Sequence of protein 2:
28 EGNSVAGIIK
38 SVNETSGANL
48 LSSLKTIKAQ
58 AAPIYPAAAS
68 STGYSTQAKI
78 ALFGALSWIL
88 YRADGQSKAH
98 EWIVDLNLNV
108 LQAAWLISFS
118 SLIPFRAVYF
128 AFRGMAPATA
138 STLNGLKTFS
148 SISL

Sequence of protein 1:
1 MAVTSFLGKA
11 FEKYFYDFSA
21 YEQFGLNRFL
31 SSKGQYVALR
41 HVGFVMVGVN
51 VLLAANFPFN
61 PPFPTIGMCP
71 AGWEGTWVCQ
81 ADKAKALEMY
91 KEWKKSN

The following describes two proteins that form a bound complex.

Residue-level contacts at the interface:
Residue S115 in protein 2 interacts with residue H41 in protein 1 (closest heavy-atom distance 2.7 Å).
Residue S117 in protein 2 contacts residue F15 in protein 1 (closest heavy-atom distance 3.6 Å).
Residue S68 in protein 2 is in contact with residue S5 in protein 1 (closest heavy-atom distance 4.8 Å).
Residue L119 in protein 2 interacts with residue V37 in protein 1 (closest heavy-atom distance 4.0 Å).
Residue A110 in protein 2 interacts with residue F44 in protein 1 (closest heavy-atom distance 4.3 Å).
Residue H97 in protein 2 is in contact with residue P62 in protein 1 (closest heavy-atom distance 3.2 Å).
Residue W99 in protein 2 contacts residue F59 in protein 1 (closest heavy-atom distance 3.5 Å).
Residue E98 in protein 2 interacts with residue P62 in protein 1 (closest heavy-atom distance 4.2 Å).
Residue I114 in protein 2 is in contact with residue F44 in protein 1 (closest heavy-atom distance 3.9 Å).
Residue I100 in protein 2 contacts residue P62 in protein 1 (closest heavy-atom distance 3.7 Å).
Residue V107 in protein 2 is in contact with residue G48 in protein 1 (closest heavy-atom distance 3.9 Å).
Residue L103 in protein 2 interacts with residue L52 in protein 1 (closest heavy-atom distance 3.9 Å).
Residue S118 in protein 2 is in contact with residue R40 in protein 1 (closest heavy-atom distance 3.8 Å).
Residue Y71 in protein 2 is in contact with residue T4 in protein 1 (closest heavy-atom distance 3.5 Å).
Residue W112 in protein 2 contacts residue H41 in protein 1 (closest heavy-atom distance 3.5 Å).
Residue A111 in protein 2 contacts residue H41 in protein 1 (closest heavy-atom distance 3.0 Å).
Residue N104 in protein 2 is in contact with residue V49 in protein 1 (closest heavy-atom distance 3.6 Å).
Residue S115 in protein 2 is in contact with residue V37 in protein 1 (closest heavy-atom distance 4.3 Å).
Residue I100 in protein 2 is in contact with residue N56 in protein 1 (closest heavy-atom distance 4.8 Å).
Residue I100 in protein 2 is in contact with residue L53 in protein 1 (closest heavy-atom distance 4.0 Å).
Residue E98 in protein 2 interacts with residue F63 in protein 1 (closest heavy-atom distance 4.5 Å).
Residue V107 in protein 2 is in contact with residue F44 in protein 1 (closest heavy-atom distance 3.6 Å).
Residue N104 in protein 2 is in contact with residue L52 in protein 1 (closest heavy-atom distance 3.4 Å).
Residue I100 in protein 2 contacts residue F59 in protein 1 (closest heavy-atom distance 4.0 Å).
Residue A111 in protein 2 is in contact with residue V45 in protein 1 (closest heavy-atom distance 3.9 Å).
Residue L119 in protein 2 contacts residue G34 in protein 1 (closest heavy-atom distance 4.9 Å).
Residue W99 in protein 2 contacts residue P62 in protein 1 (closest heavy-atom distance 3.6 Å).
Residue V107 in protein 2 is in contact with residue V45 in protein 1 (closest heavy-atom distance 4.4 Å).
Residue G70 in protein 2 is in contact with residue T4 in protein 1 (closest heavy-atom distance 4.7 Å).
Residue A111 in protein 2 is in contact with residue F44 in protein 1 (closest heavy-atom distance 3.6 Å).
Residue S118 in protein 2 is in contact with residue V37 in protein 1 (closest heavy-atom distance 4.1 Å).
Residue I100 in protein 2 contacts residue L52 in protein 1 (closest heavy-atom distance 3.7 Å).
Residue L108 in protein 2 is in contact with residue V45 in protein 1 (closest heavy-atom distance 3.8 Å).
Residue V107 in protein 2 interacts with residue V49 in protein 1 (closest heavy-atom distance 4.7 Å).
Residue N104 in protein 2 is in contact with residue G48 in protein 1 (closest heavy-atom distance 3.5 Å).
Residue I100 in protein 2 is in contact with residue F63 in protein 1 (closest heavy-atom distance 3.6 Å).
Residue V107 in protein 2 contacts residue L52 in protein 1 (closest heavy-atom distance 4.2 Å).
Residue W99 in protein 2 is in contact with residue N56 in protein 1 (closest heavy-atom distance 3.3 Å).
Residue V101 in protein 2 contacts residue F63 in protein 1 (closest heavy-atom distance 4.3 Å).
Residue I114 in protein 2 contacts residue R40 in protein 1 (closest heavy-atom distance 3.4 Å).